Sequence of protein 1:
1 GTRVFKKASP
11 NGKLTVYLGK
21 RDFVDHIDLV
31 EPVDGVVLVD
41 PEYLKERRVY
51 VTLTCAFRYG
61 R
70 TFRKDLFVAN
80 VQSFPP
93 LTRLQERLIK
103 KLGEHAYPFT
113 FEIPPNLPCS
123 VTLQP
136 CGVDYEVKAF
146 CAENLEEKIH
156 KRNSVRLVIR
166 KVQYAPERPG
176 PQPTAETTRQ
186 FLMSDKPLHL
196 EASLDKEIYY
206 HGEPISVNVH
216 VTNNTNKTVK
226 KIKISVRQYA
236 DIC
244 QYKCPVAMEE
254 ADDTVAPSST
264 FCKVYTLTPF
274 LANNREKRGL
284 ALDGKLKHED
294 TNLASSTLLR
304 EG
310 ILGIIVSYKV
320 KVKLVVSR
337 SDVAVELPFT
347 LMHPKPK

Interface contacts:
Residue K7 in protein 1 is in contact with residue N2 in protein 2 (closest heavy-atom distance 3.5 Å).
Residue K6 in protein 1 interacts with residue V4 in protein 2 (closest heavy-atom distance 3.0 Å).
Residue A8 in protein 1 is in contact with residue E1 in protein 2 (closest heavy-atom distance 4.2 Å).
Residue L96 in protein 1 interacts with residue L8 in protein 2 (closest heavy-atom distance 4.5 Å).
Residue G1 in protein 1 interacts with residue L8 in protein 2 (closest heavy-atom distance 3.9 Å).
Residue R99 in protein 1 interacts with residue G9 in protein 2 (closest heavy-atom distance 3.7 Å).
Residue K103 in protein 1 interacts with residue L8 in protein 2 (closest heavy-atom distance 4.3 Å).
Residue K6 in protein 1 interacts with residue N2 in protein 2 (closest heavy-atom distance 3.9 Å).
Residue V4 in protein 1 interacts with residue L8 in protein 2 (closest heavy-atom distance 4.5 Å).
Residue L100 in protein 1 contacts residue L8 in protein 2 (closest heavy-atom distance 4.1 Å).
Residue F5 in protein 1 is in contact with residue V4 in protein 2 (closest heavy-atom distance 3.4 Å).
Residue V4 in protein 1 interacts with residue V4 in protein 2 (closest heavy-atom distance 3.4 Å).
Residue R99 in protein 1 interacts with residue L8 in protein 2 (closest heavy-atom distance 3.5 Å).
Residue K7 in protein 1 contacts residue E1 in protein 2 (closest heavy-atom distance 3.8 Å).
Residue T2 in protein 1 contacts residue L8 in protein 2 (closest heavy-atom distance 3.2 Å).
Residue A8 in protein 1 is in contact with residue N2 in protein 2 (closest heavy-atom distance 4.8 Å).

The following describes two proteins that form a bound complex.

Sequence of protein 2:
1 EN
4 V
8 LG